Sequence of the first protein:
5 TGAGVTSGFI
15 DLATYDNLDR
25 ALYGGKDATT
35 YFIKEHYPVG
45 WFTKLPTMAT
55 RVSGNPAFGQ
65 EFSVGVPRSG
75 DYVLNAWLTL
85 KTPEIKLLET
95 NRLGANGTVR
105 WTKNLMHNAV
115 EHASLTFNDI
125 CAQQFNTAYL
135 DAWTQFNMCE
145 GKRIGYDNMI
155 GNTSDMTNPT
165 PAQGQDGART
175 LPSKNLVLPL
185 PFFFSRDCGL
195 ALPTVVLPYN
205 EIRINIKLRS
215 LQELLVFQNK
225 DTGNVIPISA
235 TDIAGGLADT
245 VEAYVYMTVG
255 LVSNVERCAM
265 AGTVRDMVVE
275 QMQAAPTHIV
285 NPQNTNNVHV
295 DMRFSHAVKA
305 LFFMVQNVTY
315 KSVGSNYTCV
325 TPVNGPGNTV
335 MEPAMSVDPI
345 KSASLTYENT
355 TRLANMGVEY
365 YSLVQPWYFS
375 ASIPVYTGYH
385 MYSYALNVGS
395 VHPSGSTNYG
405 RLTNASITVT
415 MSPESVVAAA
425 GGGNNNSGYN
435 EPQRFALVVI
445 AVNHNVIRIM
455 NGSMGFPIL

Residue-level contacts at the interface:
Residue A17 in the first protein contacts residue Y145 in the second protein (closest heavy-atom distance 3.6 Å).
Residue Y19 in the first protein is in contact with residue G140 in the second protein (closest heavy-atom distance 4.2 Å).
Residue L16 in the first protein interacts with residue H143 in the second protein (closest heavy-atom distance 4.3 Å).
Residue F13 in the first protein contacts residue S144 in the second protein (closest heavy-atom distance 2.4 Å).
Residue Y19 in the first protein is in contact with residue H143 in the second protein (closest heavy-atom distance 3.5 Å).
Residue D20 in the first protein is in contact with residue R132 in the second protein (closest heavy-atom distance 2.9 Å).
Residue I14 in the first protein is in contact with residue S144 in the second protein (closest heavy-atom distance 4.4 Å).
Residue L16 in the first protein interacts with residue G140 in the second protein (closest heavy-atom distance 4.8 Å).
Residue F13 in the first protein contacts residue L146 in the second protein (closest heavy-atom distance 3.5 Å).
Residue Y19 in the first protein is in contact with residue A139 in the second protein (closest heavy-atom distance 3.8 Å).
Residue N21 in the first protein contacts residue M128 in the second protein (closest heavy-atom distance 4.0 Å).
Residue N21 in the first protein is in contact with residue R132 in the second protein (closest heavy-atom distance 3.8 Å).
Residue A17 in the first protein is in contact with residue G140 in the second protein (closest heavy-atom distance 3.7 Å).
Residue F13 in the first protein interacts with residue Y145 in the second protein (closest heavy-atom distance 4.6 Å).
Residue L16 in the first protein is in contact with residue S144 in the second protein (closest heavy-atom distance 3.6 Å).
Residue G12 in the first protein is in contact with residue S144 in the second protein (closest heavy-atom distance 4.7 Å).
Residue A17 in the first protein contacts residue S144 in the second protein (closest heavy-atom distance 3.4 Å).

Sequence of the second protein:
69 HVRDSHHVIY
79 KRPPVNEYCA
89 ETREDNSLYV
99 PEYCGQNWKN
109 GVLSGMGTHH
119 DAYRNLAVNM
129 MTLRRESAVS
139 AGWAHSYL

These two protein chains interact to form a complex.